Interface contacts:
Residue L79 in the first protein is in contact with residue I8 in the second protein (closest heavy-atom distance 4.7 Å).
Residue L79 in the first protein interacts with residue L5 in the second protein (closest heavy-atom distance 4.3 Å).
Residue L72 in the first protein interacts with residue E6 in the second protein (closest heavy-atom distance 4.1 Å).
Residue V58 in the first protein is in contact with residue A7 in the second protein (closest heavy-atom distance 4.8 Å).
Residue Q75 in the first protein contacts residue I8 in the second protein (closest heavy-atom distance 4.7 Å).
Residue V76 in the first protein is in contact with residue L5 in the second protein (closest heavy-atom distance 2.5 Å).
Residue R80 in the first protein interacts with residue N2 in the second protein (closest heavy-atom distance 4.5 Å).
Residue K62 in the first protein is in contact with residue I8 in the second protein (closest heavy-atom distance 3.2 Å).
Residue V76 in the first protein is in contact with residue N2 in the second protein (closest heavy-atom distance 4.6 Å).
Residue V76 in the first protein interacts with residue E6 in the second protein (closest heavy-atom distance 4.5 Å).
Residue R80 in the first protein is in contact with residue L5 in the second protein (closest heavy-atom distance 4.7 Å).
Residue V58 in the first protein interacts with residue I8 in the second protein (closest heavy-atom distance 3.5 Å).

The following describes two proteins that form a bound complex.

Sequence of the first protein:
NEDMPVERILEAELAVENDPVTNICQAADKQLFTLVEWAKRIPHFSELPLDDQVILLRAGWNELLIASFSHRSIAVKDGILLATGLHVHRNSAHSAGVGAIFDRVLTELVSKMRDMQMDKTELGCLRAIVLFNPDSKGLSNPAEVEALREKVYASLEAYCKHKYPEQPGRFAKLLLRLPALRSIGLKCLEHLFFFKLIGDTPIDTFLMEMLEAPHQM

Sequence of the second protein:
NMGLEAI